Interface contacts:
Residue R263 in the first protein interacts with residue I154 in the second protein (closest heavy-atom distance 3.8 Å).
Residue R259 in the first protein contacts residue D155 in the second protein (closest heavy-atom distance 3.1 Å).
Residue R263 in the first protein is in contact with residue N156 in the second protein (closest heavy-atom distance 4.5 Å).
Residue L261 in the first protein interacts with residue D155 in the second protein (closest heavy-atom distance 4.5 Å).
Residue A232 in the first protein interacts with residue F45 in the second protein (closest heavy-atom distance 4.8 Å).
Residue R263 in the first protein contacts residue D155 in the second protein (closest heavy-atom distance 3.1 Å).
Residue K248 in the first protein interacts with residue D155 in the second protein (closest heavy-atom distance 3.7 Å).
Residue K248 in the first protein is in contact with residue N156 in the second protein (closest heavy-atom distance 3.0 Å).
Residue L230 in the first protein contacts residue F45 in the second protein (closest heavy-atom distance 3.8 Å).
Residue R263 in the first protein is in contact with residue G157 in the second protein (closest heavy-atom distance 4.2 Å).

These two protein chains interact to form a complex.

Sequence of the second protein:
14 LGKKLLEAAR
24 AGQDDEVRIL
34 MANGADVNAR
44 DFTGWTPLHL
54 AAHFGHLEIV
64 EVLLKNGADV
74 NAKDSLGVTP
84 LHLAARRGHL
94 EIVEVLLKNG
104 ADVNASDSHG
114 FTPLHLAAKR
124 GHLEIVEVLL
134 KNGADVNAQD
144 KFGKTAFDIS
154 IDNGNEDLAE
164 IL

Sequence of the first protein:
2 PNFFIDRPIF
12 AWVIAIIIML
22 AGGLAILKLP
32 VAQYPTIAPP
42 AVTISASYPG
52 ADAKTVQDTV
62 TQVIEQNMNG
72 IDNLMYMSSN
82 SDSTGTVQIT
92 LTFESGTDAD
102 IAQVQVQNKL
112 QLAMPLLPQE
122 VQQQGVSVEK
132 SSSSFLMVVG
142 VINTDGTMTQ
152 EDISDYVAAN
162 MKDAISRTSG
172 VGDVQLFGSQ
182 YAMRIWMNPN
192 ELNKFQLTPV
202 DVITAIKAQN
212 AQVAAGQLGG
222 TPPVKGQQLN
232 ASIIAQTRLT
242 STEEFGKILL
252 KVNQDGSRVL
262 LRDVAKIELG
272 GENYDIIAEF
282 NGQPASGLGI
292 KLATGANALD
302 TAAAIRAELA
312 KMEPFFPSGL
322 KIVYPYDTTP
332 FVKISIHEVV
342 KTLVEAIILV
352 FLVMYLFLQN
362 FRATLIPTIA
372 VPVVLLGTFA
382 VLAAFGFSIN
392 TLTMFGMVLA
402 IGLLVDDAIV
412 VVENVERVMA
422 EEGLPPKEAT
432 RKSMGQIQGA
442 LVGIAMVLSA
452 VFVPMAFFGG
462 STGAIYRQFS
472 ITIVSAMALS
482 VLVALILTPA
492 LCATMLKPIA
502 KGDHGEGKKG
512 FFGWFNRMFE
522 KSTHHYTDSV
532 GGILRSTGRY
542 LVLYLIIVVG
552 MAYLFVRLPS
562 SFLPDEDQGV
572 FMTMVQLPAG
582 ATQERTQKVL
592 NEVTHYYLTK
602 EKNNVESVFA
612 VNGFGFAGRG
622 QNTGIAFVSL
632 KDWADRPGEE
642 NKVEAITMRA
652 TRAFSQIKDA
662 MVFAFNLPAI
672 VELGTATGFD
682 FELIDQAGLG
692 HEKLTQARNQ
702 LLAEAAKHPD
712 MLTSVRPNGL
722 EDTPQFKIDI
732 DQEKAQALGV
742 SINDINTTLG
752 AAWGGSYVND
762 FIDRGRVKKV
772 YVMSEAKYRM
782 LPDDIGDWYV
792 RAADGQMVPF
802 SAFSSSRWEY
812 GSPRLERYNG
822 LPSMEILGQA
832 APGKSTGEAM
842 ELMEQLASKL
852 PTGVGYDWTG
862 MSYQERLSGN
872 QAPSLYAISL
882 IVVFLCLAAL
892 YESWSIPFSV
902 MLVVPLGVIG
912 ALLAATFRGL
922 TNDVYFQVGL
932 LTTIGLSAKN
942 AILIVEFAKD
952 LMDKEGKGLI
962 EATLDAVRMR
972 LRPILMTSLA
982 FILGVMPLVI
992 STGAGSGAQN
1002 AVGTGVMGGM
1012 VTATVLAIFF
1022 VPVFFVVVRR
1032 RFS